Sequence of protein 1:
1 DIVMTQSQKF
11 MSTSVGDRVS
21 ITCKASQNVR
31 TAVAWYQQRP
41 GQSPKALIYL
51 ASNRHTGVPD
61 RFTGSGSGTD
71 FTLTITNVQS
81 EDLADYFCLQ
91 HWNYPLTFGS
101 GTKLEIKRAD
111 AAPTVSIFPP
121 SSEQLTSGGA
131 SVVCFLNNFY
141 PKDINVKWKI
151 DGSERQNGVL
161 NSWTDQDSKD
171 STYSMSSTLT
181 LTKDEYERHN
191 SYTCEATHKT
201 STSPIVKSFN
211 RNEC

These two protein chains interact to form a complex.

Sequence of protein 2:
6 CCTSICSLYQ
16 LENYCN

Residue-level contacts at the interface:
Residue W92 in protein 1 contacts residue Y14 in protein 2 (closest heavy-atom distance 3.0 Å).
Residue W92 in protein 1 contacts residue E17 in protein 2 (closest heavy-atom distance 3.0 Å).
Residue W92 in protein 1 is in contact with residue S12 in protein 2 (closest heavy-atom distance 3.9 Å).
Residue N93 in protein 1 interacts with residue Y14 in protein 2 (closest heavy-atom distance 2.9 Å).
Residue Y94 in protein 1 interacts with residue I10 in protein 2 (closest heavy-atom distance 3.0 Å).
Residue N93 in protein 1 interacts with residue S12 in protein 2 (closest heavy-atom distance 3.9 Å).
Residue W92 in protein 1 is in contact with residue L13 in protein 2 (closest heavy-atom distance 3.6 Å).
Residue R30 in protein 1 contacts residue E17 in protein 2 (closest heavy-atom distance 2.5 Å).
Residue Y94 in protein 1 contacts residue S12 in protein 2 (closest heavy-atom distance 3.8 Å).
Residue H91 in protein 1 interacts with residue L13 in protein 2 (closest heavy-atom distance 3.8 Å).
Residue A32 in protein 1 contacts residue L13 in protein 2 (closest heavy-atom distance 3.8 Å).
Residue Y94 in protein 1 is in contact with residue C11 in protein 2 (closest heavy-atom distance 3.4 Å).